These two protein chains interact to form a complex.

Sequence of chain A:
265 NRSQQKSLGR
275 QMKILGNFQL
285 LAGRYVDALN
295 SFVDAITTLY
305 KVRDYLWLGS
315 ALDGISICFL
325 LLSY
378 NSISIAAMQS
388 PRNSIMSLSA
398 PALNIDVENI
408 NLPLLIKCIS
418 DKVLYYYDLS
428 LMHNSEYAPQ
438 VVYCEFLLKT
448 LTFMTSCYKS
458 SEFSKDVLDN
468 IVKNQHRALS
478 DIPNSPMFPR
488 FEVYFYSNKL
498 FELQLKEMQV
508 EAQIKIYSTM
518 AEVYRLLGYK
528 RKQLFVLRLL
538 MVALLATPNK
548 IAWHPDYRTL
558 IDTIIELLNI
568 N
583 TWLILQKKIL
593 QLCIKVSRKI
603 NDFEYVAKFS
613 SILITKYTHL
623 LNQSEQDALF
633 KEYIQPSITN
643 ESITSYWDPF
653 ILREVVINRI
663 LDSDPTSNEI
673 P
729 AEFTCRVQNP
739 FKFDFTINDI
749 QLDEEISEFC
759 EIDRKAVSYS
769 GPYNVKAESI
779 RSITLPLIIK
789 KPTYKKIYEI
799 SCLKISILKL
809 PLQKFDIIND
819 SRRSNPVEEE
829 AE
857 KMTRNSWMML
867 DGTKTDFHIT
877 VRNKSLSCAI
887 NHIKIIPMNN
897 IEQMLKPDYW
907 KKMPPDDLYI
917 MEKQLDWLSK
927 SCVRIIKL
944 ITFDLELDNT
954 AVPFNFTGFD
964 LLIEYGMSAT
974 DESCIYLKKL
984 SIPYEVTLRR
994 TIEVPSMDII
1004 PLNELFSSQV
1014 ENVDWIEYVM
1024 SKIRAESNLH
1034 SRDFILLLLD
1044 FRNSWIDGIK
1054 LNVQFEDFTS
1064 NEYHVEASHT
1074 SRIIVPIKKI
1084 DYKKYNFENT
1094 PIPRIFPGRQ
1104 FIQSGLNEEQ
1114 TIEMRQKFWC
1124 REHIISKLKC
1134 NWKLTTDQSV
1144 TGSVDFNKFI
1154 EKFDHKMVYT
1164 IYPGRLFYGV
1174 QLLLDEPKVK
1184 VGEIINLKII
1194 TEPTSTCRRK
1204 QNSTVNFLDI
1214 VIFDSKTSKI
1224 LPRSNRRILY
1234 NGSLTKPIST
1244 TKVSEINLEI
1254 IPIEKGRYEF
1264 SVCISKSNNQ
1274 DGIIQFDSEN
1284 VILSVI

Sequence of chain B:
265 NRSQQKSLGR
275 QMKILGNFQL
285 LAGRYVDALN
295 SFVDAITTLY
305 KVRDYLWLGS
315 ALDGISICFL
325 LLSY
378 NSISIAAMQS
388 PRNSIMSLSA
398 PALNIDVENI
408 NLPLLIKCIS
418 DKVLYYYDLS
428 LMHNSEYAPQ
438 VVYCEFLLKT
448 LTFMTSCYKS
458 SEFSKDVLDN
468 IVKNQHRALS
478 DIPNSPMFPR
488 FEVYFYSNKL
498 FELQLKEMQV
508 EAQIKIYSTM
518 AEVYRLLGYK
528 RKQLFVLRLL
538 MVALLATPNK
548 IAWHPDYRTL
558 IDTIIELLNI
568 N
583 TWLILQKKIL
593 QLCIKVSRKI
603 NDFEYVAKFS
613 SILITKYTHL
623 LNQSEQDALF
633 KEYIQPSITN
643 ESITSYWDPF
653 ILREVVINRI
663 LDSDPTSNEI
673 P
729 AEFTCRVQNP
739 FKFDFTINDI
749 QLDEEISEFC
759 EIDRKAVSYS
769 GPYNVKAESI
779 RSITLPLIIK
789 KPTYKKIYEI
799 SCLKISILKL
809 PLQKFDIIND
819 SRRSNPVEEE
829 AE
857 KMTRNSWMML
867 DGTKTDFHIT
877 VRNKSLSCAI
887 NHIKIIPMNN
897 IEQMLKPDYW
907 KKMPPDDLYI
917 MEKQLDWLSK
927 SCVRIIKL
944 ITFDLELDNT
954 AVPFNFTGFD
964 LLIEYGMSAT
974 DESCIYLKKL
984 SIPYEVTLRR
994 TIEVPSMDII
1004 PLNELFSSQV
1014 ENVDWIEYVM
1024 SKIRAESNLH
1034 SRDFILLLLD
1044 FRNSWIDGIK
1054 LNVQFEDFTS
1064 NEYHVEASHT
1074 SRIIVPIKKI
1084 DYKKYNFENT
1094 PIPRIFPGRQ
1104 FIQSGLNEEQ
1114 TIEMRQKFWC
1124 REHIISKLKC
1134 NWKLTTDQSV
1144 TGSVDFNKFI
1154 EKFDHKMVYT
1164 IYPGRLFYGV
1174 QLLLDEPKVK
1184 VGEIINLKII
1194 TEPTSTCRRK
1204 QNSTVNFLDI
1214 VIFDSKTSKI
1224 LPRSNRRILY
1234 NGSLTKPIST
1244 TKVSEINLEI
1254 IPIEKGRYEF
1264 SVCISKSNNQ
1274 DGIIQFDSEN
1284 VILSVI

Interface contacts:
Residue I1049 in chain B is in contact with residue E1069 in chain A (closest heavy-atom distance 5.0 Å).
Residue D1050 in chain B interacts with residue E1069 in chain A (closest heavy-atom distance 4.9 Å).
Residue A1070 in chain B is in contact with residue H1072 in chain A (closest heavy-atom distance 4.8 Å).
Residue H1072 in chain B interacts with residue I1049 in chain A (closest heavy-atom distance 3.8 Å).
Residue H1072 in chain B is in contact with residue A1070 in chain A (closest heavy-atom distance 4.8 Å).
Residue E1069 in chain B is in contact with residue G1051 in chain A (closest heavy-atom distance 4.5 Å).
Residue E1069 in chain B interacts with residue E1069 in chain A (closest heavy-atom distance 4.1 Å).
Residue G1051 in chain B contacts residue E1069 in chain A (closest heavy-atom distance 4.5 Å).
Residue E1069 in chain B interacts with residue D1050 in chain A (closest heavy-atom distance 4.9 Å).
Residue E1069 in chain B is in contact with residue I1049 in chain A (closest heavy-atom distance 5.0 Å).
Residue I1049 in chain B is in contact with residue H1072 in chain A (closest heavy-atom distance 3.8 Å).